Sequence of protein 2:
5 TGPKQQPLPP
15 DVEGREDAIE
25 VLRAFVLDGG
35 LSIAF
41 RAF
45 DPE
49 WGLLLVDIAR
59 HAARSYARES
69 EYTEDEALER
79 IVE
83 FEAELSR

The following describes two proteins that form a bound complex.

Residue-level contacts at the interface:
Residue E24 in protein 1 contacts residue A28 in protein 2 (closest heavy-atom distance 3.5 Å).
Residue R19 in protein 1 contacts residue L31 in protein 2 (closest heavy-atom distance 3.5 Å).
Residue F39 in protein 1 interacts with residue Q10 in protein 2 (closest heavy-atom distance 3.4 Å).
Residue L53 in protein 1 contacts residue L53 in protein 2 (closest heavy-atom distance 3.4 Å).
Residue E24 in protein 1 interacts with residue Q9 in protein 2 (closest heavy-atom distance 3.4 Å).
Residue P7 in protein 1 contacts residue A22 in protein 2 (closest heavy-atom distance 3.4 Å).
Residue L51 in protein 1 contacts residue L35 in protein 2 (closest heavy-atom distance 3.5 Å).
Residue V16 in protein 1 is in contact with residue P7 in protein 2 (closest heavy-atom distance 3.4 Å).
Residue I23 in protein 1 interacts with residue F29 in protein 2 (closest heavy-atom distance 3.2 Å).
Residue G6 in protein 1 contacts residue E20 in protein 2 (closest heavy-atom distance 3.4 Å).
Residue R27 in protein 1 is in contact with residue Q10 in protein 2 (closest heavy-atom distance 3.0 Å).
Residue E24 in protein 1 is in contact with residue Q10 in protein 2 (closest heavy-atom distance 2.8 Å).
Residue Q10 in protein 1 interacts with residue F39 in protein 2 (closest heavy-atom distance 3.3 Å).
Residue F29 in protein 1 interacts with residue I23 in protein 2 (closest heavy-atom distance 3.2 Å).
Residue K8 in protein 1 contacts residue E20 in protein 2 (closest heavy-atom distance 2.9 Å).
Residue P7 in protein 1 interacts with residue R19 in protein 2 (closest heavy-atom distance 3.1 Å).
Residue E24 in protein 1 contacts residue F29 in protein 2 (closest heavy-atom distance 3.4 Å).
Residue L26 in protein 1 interacts with residue R27 in protein 2 (closest heavy-atom distance 3.4 Å).
Residue A22 in protein 1 is in contact with residue P7 in protein 2 (closest heavy-atom distance 3.5 Å).
Residue R19 in protein 1 is in contact with residue D32 in protein 2 (closest heavy-atom distance 2.9 Å).
Residue L12 in protein 1 contacts residue F29 in protein 2 (closest heavy-atom distance 3.4 Å).
Residue I23 in protein 1 contacts residue V30 in protein 2 (closest heavy-atom distance 2.9 Å).
Residue D15 in protein 1 contacts residue L31 in protein 2 (closest heavy-atom distance 3.3 Å).
Residue R58 in protein 1 contacts residue E86 in protein 2 (closest heavy-atom distance 3.3 Å).
Residue F29 in protein 1 is in contact with residue L12 in protein 2 (closest heavy-atom distance 3.4 Å).
Residue L87 in protein 1 is in contact with residue R58 in protein 2 (closest heavy-atom distance 3.0 Å).
Residue I56 in protein 1 contacts residue I56 in protein 2 (closest heavy-atom distance 3.3 Å).
Residue E24 in protein 1 contacts residue K8 in protein 2 (closest heavy-atom distance 2.9 Å).
Residue E44 in protein 1 is in contact with residue V30 in protein 2 (closest heavy-atom distance 3.4 Å).
Residue Q10 in protein 1 interacts with residue R27 in protein 2 (closest heavy-atom distance 3.0 Å).
Residue R19 in protein 1 is in contact with residue P7 in protein 2 (closest heavy-atom distance 3.2 Å).
Residue E24 in protein 1 contacts residue R27 in protein 2 (closest heavy-atom distance 2.7 Å).
Residue S63 in protein 1 is in contact with residue F43 in protein 2 (closest heavy-atom distance 3.5 Å).
Residue R89 in protein 1 contacts residue R58 in protein 2 (closest heavy-atom distance 3.4 Å).
Residue R27 in protein 1 is in contact with residue E24 in protein 2 (closest heavy-atom distance 2.7 Å).
Residue K8 in protein 1 contacts residue A22 in protein 2 (closest heavy-atom distance 2.9 Å).
Residue F29 in protein 1 contacts residue E24 in protein 2 (closest heavy-atom distance 3.4 Å).
Residue A28 in protein 1 interacts with residue L26 in protein 2 (closest heavy-atom distance 3.1 Å).
Residue P13 in protein 1 is in contact with residue S36 in protein 2 (closest heavy-atom distance 3.3 Å).
Residue V25 in protein 1 interacts with residue A28 in protein 2 (closest heavy-atom distance 2.8 Å).
Residue T5 in protein 1 interacts with residue E20 in protein 2 (closest heavy-atom distance 3.5 Å).
Residue D15 in protein 1 is in contact with residue S36 in protein 2 (closest heavy-atom distance 2.5 Å).
Residue A60 in protein 1 contacts residue F43 in protein 2 (closest heavy-atom distance 3.4 Å).
Residue S36 in protein 1 contacts residue D15 in protein 2 (closest heavy-atom distance 2.7 Å).
Residue A22 in protein 1 contacts residue V30 in protein 2 (closest heavy-atom distance 3.5 Å).
Residue E86 in protein 1 is in contact with residue R58 in protein 2 (closest heavy-atom distance 3.2 Å).
Residue S36 in protein 1 is in contact with residue P13 in protein 2 (closest heavy-atom distance 3.3 Å).
Residue A28 in protein 1 interacts with residue V25 in protein 2 (closest heavy-atom distance 2.8 Å).
Residue L26 in protein 1 is in contact with residue A28 in protein 2 (closest heavy-atom distance 2.9 Å).
Residue A22 in protein 1 contacts residue K8 in protein 2 (closest heavy-atom distance 2.8 Å).
Residue D32 in protein 1 interacts with residue R19 in protein 2 (closest heavy-atom distance 2.8 Å).
Residue Q9 in protein 1 interacts with residue E24 in protein 2 (closest heavy-atom distance 3.4 Å).
Residue E84 in protein 1 interacts with residue E84 in protein 2 (closest heavy-atom distance 2.5 Å).
Residue H59 in protein 1 contacts residue F39 in protein 2 (closest heavy-atom distance 3.5 Å).
Residue V30 in protein 1 is in contact with residue I23 in protein 2 (closest heavy-atom distance 2.8 Å).
Residue L52 in protein 1 contacts residue L35 in protein 2 (closest heavy-atom distance 3.5 Å).
Residue K8 in protein 1 interacts with residue E24 in protein 2 (closest heavy-atom distance 2.9 Å).
Residue L53 in protein 1 is in contact with residue F83 in protein 2 (closest heavy-atom distance 3.5 Å).
Residue F83 in protein 1 interacts with residue V54 in protein 2 (closest heavy-atom distance 3.3 Å).
Residue Q10 in protein 1 interacts with residue E24 in protein 2 (closest heavy-atom distance 2.8 Å).

Sequence of protein 1:
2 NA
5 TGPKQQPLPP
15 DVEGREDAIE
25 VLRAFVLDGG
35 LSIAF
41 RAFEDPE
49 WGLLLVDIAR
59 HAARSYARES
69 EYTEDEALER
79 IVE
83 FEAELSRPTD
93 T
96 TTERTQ